Contacts between the two chains:
Residue A150 in protein 2 interacts with residue F7 in protein 1 (closest heavy-atom distance 4.9 Å).
Residue E63 in protein 2 interacts with residue I2 in protein 1 (closest heavy-atom distance 3.0 Å).
Residue K66 in protein 2 contacts residue G4 in protein 1 (closest heavy-atom distance 3.6 Å).
Residue H114 in protein 2 interacts with residue W3 in protein 1 (closest heavy-atom distance 4.2 Å).
Residue E63 in protein 2 contacts residue G1 in protein 1 (closest heavy-atom distance 3.5 Å).
Residue Y159 in protein 2 is in contact with residue W3 in protein 1 (closest heavy-atom distance 3.7 Å).
Residue Y7 in protein 2 is in contact with residue I2 in protein 1 (closest heavy-atom distance 3.3 Å).
Residue W147 in protein 2 is in contact with residue F7 in protein 1 (closest heavy-atom distance 3.9 Å).
Residue W147 in protein 2 interacts with residue L9 in protein 1 (closest heavy-atom distance 3.4 Å).
Residue K146 in protein 2 interacts with residue L9 in protein 1 (closest heavy-atom distance 3.8 Å).
Residue V67 in protein 2 interacts with residue I2 in protein 1 (closest heavy-atom distance 3.5 Å).
Residue Q155 in protein 2 is in contact with residue F7 in protein 1 (closest heavy-atom distance 3.7 Å).
Residue Y99 in protein 2 is in contact with residue I2 in protein 1 (closest heavy-atom distance 3.4 Å).
Residue Y123 in protein 2 interacts with residue L9 in protein 1 (closest heavy-atom distance 4.0 Å).
Residue W167 in protein 2 interacts with residue G1 in protein 1 (closest heavy-atom distance 3.3 Å).
Residue Y7 in protein 2 interacts with residue G1 in protein 1 (closest heavy-atom distance 2.9 Å).
Residue T73 in protein 2 is in contact with residue V6 in protein 1 (closest heavy-atom distance 3.7 Å).
Residue F33 in protein 2 contacts residue G1 in protein 1 (closest heavy-atom distance 5.0 Å).
Residue D77 in protein 2 is in contact with residue L9 in protein 1 (closest heavy-atom distance 2.8 Å).
Residue M5 in protein 2 interacts with residue G1 in protein 1 (closest heavy-atom distance 3.9 Å).
Residue V152 in protein 2 contacts residue W3 in protein 1 (closest heavy-atom distance 4.1 Å).
Residue K146 in protein 2 is in contact with residue T8 in protein 1 (closest heavy-atom distance 4.0 Å).
Residue Y59 in protein 2 is in contact with residue G1 in protein 1 (closest heavy-atom distance 4.2 Å).
Residue R97 in protein 2 interacts with residue V6 in protein 1 (closest heavy-atom distance 4.6 Å).
Residue H70 in protein 2 is in contact with residue W3 in protein 1 (closest heavy-atom distance 3.2 Å).
Residue K66 in protein 2 interacts with residue I2 in protein 1 (closest heavy-atom distance 2.9 Å).
Residue K66 in protein 2 is in contact with residue W3 in protein 1 (closest heavy-atom distance 3.9 Å).
Residue R97 in protein 2 interacts with residue W3 in protein 1 (closest heavy-atom distance 5.0 Å).
Residue Y171 in protein 2 is in contact with residue G1 in protein 1 (closest heavy-atom distance 2.6 Å).
Residue D77 in protein 2 contacts residue F7 in protein 1 (closest heavy-atom distance 4.6 Å).
Residue Y159 in protein 2 interacts with residue I2 in protein 1 (closest heavy-atom distance 3.8 Å).
Residue K66 in protein 2 contacts residue G1 in protein 1 (closest heavy-atom distance 4.0 Å).
Residue Y159 in protein 2 contacts residue G1 in protein 1 (closest heavy-atom distance 2.8 Å).
Residue T80 in protein 2 is in contact with residue L9 in protein 1 (closest heavy-atom distance 4.6 Å).
Residue F9 in protein 2 interacts with residue I2 in protein 1 (closest heavy-atom distance 4.3 Å).
Residue W147 in protein 2 interacts with residue T8 in protein 1 (closest heavy-atom distance 2.9 Å).
Residue Y99 in protein 2 interacts with residue W3 in protein 1 (closest heavy-atom distance 3.0 Å).
Residue L81 in protein 2 contacts residue L9 in protein 1 (closest heavy-atom distance 3.5 Å).
Residue T143 in protein 2 is in contact with residue L9 in protein 1 (closest heavy-atom distance 3.2 Å).
Residue H70 in protein 2 is in contact with residue I2 in protein 1 (closest heavy-atom distance 3.9 Å).
Residue H70 in protein 2 contacts residue V6 in protein 1 (closest heavy-atom distance 3.3 Å).
Residue Y116 in protein 2 contacts residue L9 in protein 1 (closest heavy-atom distance 3.5 Å).
Residue A69 in protein 2 interacts with residue V6 in protein 1 (closest heavy-atom distance 4.1 Å).
Residue L156 in protein 2 contacts residue W3 in protein 1 (closest heavy-atom distance 3.5 Å).
Residue V152 in protein 2 contacts residue F7 in protein 1 (closest heavy-atom distance 3.6 Å).
Residue Y84 in protein 2 interacts with residue L9 in protein 1 (closest heavy-atom distance 3.7 Å).
Residue T73 in protein 2 interacts with residue T8 in protein 1 (closest heavy-atom distance 4.0 Å).
Residue V76 in protein 2 contacts residue T8 in protein 1 (closest heavy-atom distance 4.5 Å).
Residue T73 in protein 2 interacts with residue F7 in protein 1 (closest heavy-atom distance 3.6 Å).
Residue M45 in protein 2 contacts residue I2 in protein 1 (closest heavy-atom distance 4.1 Å).
Residue Q155 in protein 2 contacts residue W3 in protein 1 (closest heavy-atom distance 3.9 Å).
Residue D77 in protein 2 contacts residue T8 in protein 1 (closest heavy-atom distance 3.5 Å).
Residue R97 in protein 2 contacts residue F7 in protein 1 (closest heavy-atom distance 4.2 Å).
Residue Q155 in protein 2 contacts residue F5 in protein 1 (closest heavy-atom distance 4.5 Å).

The following describes two proteins that form a bound complex.

Sequence of protein 1:
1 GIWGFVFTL

Sequence of protein 2:
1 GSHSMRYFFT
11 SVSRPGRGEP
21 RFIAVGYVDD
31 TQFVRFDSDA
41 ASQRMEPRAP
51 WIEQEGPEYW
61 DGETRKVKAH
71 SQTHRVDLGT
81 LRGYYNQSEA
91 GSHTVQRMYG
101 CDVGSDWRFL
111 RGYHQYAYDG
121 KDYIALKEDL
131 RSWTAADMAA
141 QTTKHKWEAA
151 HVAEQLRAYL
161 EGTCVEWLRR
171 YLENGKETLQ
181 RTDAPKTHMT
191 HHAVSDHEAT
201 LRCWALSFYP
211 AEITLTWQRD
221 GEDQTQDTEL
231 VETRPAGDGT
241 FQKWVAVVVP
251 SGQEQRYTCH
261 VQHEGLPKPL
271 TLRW